Sequence of protein 1:
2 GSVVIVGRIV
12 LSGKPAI

Contacts between the two chains:
Residue V47 in protein 2 is in contact with residue V5 in protein 1 (closest heavy-atom distance 3.4 Å).
Residue Q39 in protein 2 contacts residue K15 in protein 1 (closest heavy-atom distance 3.9 Å).
Residue I75 in protein 2 contacts residue S3 in protein 1 (closest heavy-atom distance 3.9 Å).
Residue L155 in protein 2 contacts residue L12 in protein 1 (closest heavy-atom distance 3.9 Å).
Residue I75 in protein 2 interacts with residue V4 in protein 1 (closest heavy-atom distance 3.4 Å).
Residue I46 in protein 2 interacts with residue G8 in protein 1 (closest heavy-atom distance 3.0 Å).
Residue A70 in protein 2 interacts with residue V4 in protein 1 (closest heavy-atom distance 4.0 Å).
Residue V44 in protein 2 interacts with residue L12 in protein 1 (closest heavy-atom distance 4.3 Å).
Residue R120 in protein 2 is in contact with residue I10 in protein 1 (closest heavy-atom distance 3.8 Å).
Residue G42 in protein 2 contacts residue V11 in protein 1 (closest heavy-atom distance 3.9 Å).
Residue P99 in protein 2 is in contact with residue I6 in protein 1 (closest heavy-atom distance 3.9 Å).
Residue V118 in protein 2 contacts residue L12 in protein 1 (closest heavy-atom distance 3.8 Å).
Residue V47 in protein 2 is in contact with residue V7 in protein 1 (closest heavy-atom distance 4.5 Å).
Residue E41 in protein 2 interacts with residue V11 in protein 1 (closest heavy-atom distance 3.2 Å).
Residue R73 in protein 2 is in contact with residue V4 in protein 1 (closest heavy-atom distance 3.8 Å).
Residue I46 in protein 2 is in contact with residue V7 in protein 1 (closest heavy-atom distance 2.9 Å).
Residue I46 in protein 2 contacts residue I10 in protein 1 (closest heavy-atom distance 4.1 Å).
Residue V40 in protein 2 interacts with residue A17 in protein 1 (closest heavy-atom distance 3.6 Å).
Residue S48 in protein 2 is in contact with residue V7 in protein 1 (closest heavy-atom distance 4.1 Å).
Residue E43 in protein 2 contacts residue L12 in protein 1 (closest heavy-atom distance 3.0 Å).
Residue A76 in protein 2 interacts with residue V5 in protein 1 (closest heavy-atom distance 3.9 Å).
Residue V40 in protein 2 interacts with residue V11 in protein 1 (closest heavy-atom distance 3.8 Å).
Residue Q45 in protein 2 contacts residue I6 in protein 1 (closest heavy-atom distance 4.0 Å).
Residue V118 in protein 2 contacts residue I10 in protein 1 (closest heavy-atom distance 4.5 Å).
Residue F54 in protein 2 contacts residue V4 in protein 1 (closest heavy-atom distance 4.5 Å).
Residue E43 in protein 2 interacts with residue V11 in protein 1 (closest heavy-atom distance 3.5 Å).
Residue T119 in protein 2 contacts residue I10 in protein 1 (closest heavy-atom distance 3.5 Å).
Residue V44 in protein 2 is in contact with residue I10 in protein 1 (closest heavy-atom distance 2.8 Å).
Residue I46 in protein 2 contacts residue I6 in protein 1 (closest heavy-atom distance 3.6 Å).
Residue G101 in protein 2 is in contact with residue R9 in protein 1 (closest heavy-atom distance 3.6 Å).
Residue I46 in protein 2 is in contact with residue V5 in protein 1 (closest heavy-atom distance 4.2 Å).
Residue T49 in protein 2 is in contact with residue V4 in protein 1 (closest heavy-atom distance 4.1 Å).
Residue S48 in protein 2 is in contact with residue V5 in protein 1 (closest heavy-atom distance 2.9 Å).
Residue A122 in protein 2 contacts residue I10 in protein 1 (closest heavy-atom distance 4.3 Å).
Residue A76 in protein 2 interacts with residue S3 in protein 1 (closest heavy-atom distance 4.0 Å).
Residue W96 in protein 2 is in contact with residue V4 in protein 1 (closest heavy-atom distance 3.8 Å).
Residue S48 in protein 2 contacts residue V4 in protein 1 (closest heavy-atom distance 3.7 Å).
Residue T74 in protein 2 is in contact with residue V4 in protein 1 (closest heavy-atom distance 2.7 Å).
Residue Q45 in protein 2 contacts residue R9 in protein 1 (closest heavy-atom distance 4.5 Å).
Residue G42 in protein 2 is in contact with residue I10 in protein 1 (closest heavy-atom distance 3.6 Å).
Residue P81 in protein 2 interacts with residue S3 in protein 1 (closest heavy-atom distance 4.3 Å).
Residue V40 in protein 2 is in contact with residue K15 in protein 1 (closest heavy-atom distance 3.8 Å).
Residue R73 in protein 2 interacts with residue S3 in protein 1 (closest heavy-atom distance 4.3 Å).
Residue V44 in protein 2 interacts with residue R9 in protein 1 (closest heavy-atom distance 3.5 Å).
Residue T74 in protein 2 contacts residue G2 in protein 1 (closest heavy-atom distance 4.3 Å).
Residue L105 in protein 2 is in contact with residue L12 in protein 1 (closest heavy-atom distance 3.9 Å).
Residue V47 in protein 2 is in contact with residue V4 in protein 1 (closest heavy-atom distance 3.7 Å).
Residue Q45 in protein 2 interacts with residue G8 in protein 1 (closest heavy-atom distance 3.9 Å).
Residue V40 in protein 2 is in contact with residue R9 in protein 1 (closest heavy-atom distance 3.3 Å).
Residue T49 in protein 2 contacts residue S3 in protein 1 (closest heavy-atom distance 4.4 Å).
Residue I46 in protein 2 interacts with residue R9 in protein 1 (closest heavy-atom distance 4.1 Å).
Residue A76 in protein 2 interacts with residue V4 in protein 1 (closest heavy-atom distance 3.1 Å).
Residue V47 in protein 2 contacts residue I6 in protein 1 (closest heavy-atom distance 4.1 Å).
Residue T74 in protein 2 contacts residue S3 in protein 1 (closest heavy-atom distance 2.6 Å).
Residue R73 in protein 2 contacts residue G2 in protein 1 (closest heavy-atom distance 3.1 Å).
Residue E43 in protein 2 is in contact with residue I10 in protein 1 (closest heavy-atom distance 3.4 Å).
Residue G42 in protein 2 contacts residue R9 in protein 1 (closest heavy-atom distance 4.6 Å).
Residue E41 in protein 2 contacts residue R9 in protein 1 (closest heavy-atom distance 4.7 Å).
Residue E43 in protein 2 interacts with residue S13 in protein 1 (closest heavy-atom distance 4.2 Å).
Residue S48 in protein 2 is in contact with residue S3 in protein 1 (closest heavy-atom distance 4.1 Å).

Sequence of protein 2:
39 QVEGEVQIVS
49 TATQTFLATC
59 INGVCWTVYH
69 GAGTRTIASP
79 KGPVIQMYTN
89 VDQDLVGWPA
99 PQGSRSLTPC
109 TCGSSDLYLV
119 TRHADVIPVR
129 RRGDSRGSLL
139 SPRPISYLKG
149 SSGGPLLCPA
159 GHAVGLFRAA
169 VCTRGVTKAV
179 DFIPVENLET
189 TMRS

The following describes two proteins that form a bound complex.